Sequence of chain B:
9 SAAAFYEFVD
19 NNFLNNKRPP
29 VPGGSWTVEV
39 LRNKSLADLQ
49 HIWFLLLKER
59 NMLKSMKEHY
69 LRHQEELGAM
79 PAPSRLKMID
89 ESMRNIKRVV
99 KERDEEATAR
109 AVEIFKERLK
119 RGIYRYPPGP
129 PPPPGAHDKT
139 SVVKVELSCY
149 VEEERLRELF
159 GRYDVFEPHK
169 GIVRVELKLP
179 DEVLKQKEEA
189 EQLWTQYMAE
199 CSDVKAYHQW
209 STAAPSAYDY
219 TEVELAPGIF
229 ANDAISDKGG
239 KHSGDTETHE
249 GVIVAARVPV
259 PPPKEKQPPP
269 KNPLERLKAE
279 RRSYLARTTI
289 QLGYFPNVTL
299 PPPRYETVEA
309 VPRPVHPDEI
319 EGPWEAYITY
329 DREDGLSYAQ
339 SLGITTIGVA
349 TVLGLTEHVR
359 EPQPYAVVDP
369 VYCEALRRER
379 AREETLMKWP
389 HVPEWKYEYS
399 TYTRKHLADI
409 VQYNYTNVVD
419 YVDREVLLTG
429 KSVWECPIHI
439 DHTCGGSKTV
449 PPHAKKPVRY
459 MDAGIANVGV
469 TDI

Residue-level contacts at the interface:
Residue I233 in chain B contacts residue Y361 in chain A (closest heavy-atom distance 3.6 Å).
Residue N230 in chain B contacts residue Y361 in chain A (closest heavy-atom distance 4.2 Å).
Residue A215 in chain B interacts with residue H359 in chain A (closest heavy-atom distance 4.3 Å).
Residue A215 in chain B is in contact with residue W358 in chain A (closest heavy-atom distance 4.2 Å).
Residue Y216 in chain B contacts residue W358 in chain A (closest heavy-atom distance 2.8 Å).
Residue D235 in chain B interacts with residue Y361 in chain A (closest heavy-atom distance 4.3 Å).
Residue D235 in chain B is in contact with residue A364 in chain A (closest heavy-atom distance 3.2 Å).
Residue Y218 in chain B is in contact with residue Y361 in chain A (closest heavy-atom distance 4.5 Å).

This data describes a binding interaction between two proteins.

Sequence of chain A:
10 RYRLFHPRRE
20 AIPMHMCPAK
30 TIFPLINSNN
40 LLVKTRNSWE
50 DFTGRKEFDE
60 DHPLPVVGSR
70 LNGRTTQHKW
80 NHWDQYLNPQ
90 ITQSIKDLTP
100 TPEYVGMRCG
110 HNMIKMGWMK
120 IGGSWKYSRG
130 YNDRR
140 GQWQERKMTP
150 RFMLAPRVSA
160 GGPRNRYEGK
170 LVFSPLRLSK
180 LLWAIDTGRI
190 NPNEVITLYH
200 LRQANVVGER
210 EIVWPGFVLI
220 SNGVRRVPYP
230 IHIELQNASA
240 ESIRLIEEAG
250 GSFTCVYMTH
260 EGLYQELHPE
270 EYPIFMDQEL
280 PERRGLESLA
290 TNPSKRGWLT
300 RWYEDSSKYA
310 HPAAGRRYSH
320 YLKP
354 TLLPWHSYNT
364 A